Sequence of the first protein:
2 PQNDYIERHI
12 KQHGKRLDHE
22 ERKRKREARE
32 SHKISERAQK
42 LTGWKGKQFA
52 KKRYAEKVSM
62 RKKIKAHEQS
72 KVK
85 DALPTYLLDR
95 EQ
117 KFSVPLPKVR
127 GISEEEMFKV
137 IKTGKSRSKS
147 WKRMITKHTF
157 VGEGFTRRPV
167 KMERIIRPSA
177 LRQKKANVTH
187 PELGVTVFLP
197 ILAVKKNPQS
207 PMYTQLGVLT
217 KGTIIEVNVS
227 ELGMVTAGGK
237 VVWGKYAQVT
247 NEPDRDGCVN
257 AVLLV

Contacts between the two chains:
Residue D465 in the second protein interacts with residue G229 in the first protein (closest heavy-atom distance 4.0 Å).
Residue T466 in the second protein contacts residue V231 in the first protein (closest heavy-atom distance 4.3 Å).
Residue L147 in the second protein contacts residue A86 in the first protein (closest heavy-atom distance 4.1 Å).
Residue A445 in the second protein is in contact with residue G229 in the first protein (closest heavy-atom distance 4.5 Å).
Residue D379 in the second protein interacts with residue R94 in the first protein (closest heavy-atom distance 3.0 Å).
Residue V444 in the second protein interacts with residue V237 in the first protein (closest heavy-atom distance 3.7 Å).
Residue A445 in the second protein is in contact with residue L228 in the first protein (closest heavy-atom distance 4.6 Å).
Residue E488 in the second protein contacts residue L91 in the first protein (closest heavy-atom distance 5.0 Å).
Residue V444 in the second protein interacts with residue V231 in the first protein (closest heavy-atom distance 4.7 Å).
Residue P483 in the second protein interacts with residue G235 in the first protein (closest heavy-atom distance 3.8 Å).
Residue Y490 in the second protein is in contact with residue P88 in the first protein (closest heavy-atom distance 3.5 Å).
Residue T467 in the second protein interacts with residue G235 in the first protein (closest heavy-atom distance 4.4 Å).
Residue Y490 in the second protein contacts residue A86 in the first protein (closest heavy-atom distance 4.7 Å).
Residue L404 in the second protein interacts with residue R94 in the first protein (closest heavy-atom distance 3.5 Å).
Residue W322 in the second protein interacts with residue D93 in the first protein (closest heavy-atom distance 4.0 Å).
Residue T467 in the second protein is in contact with residue V231 in the first protein (closest heavy-atom distance 3.9 Å).
Residue P483 in the second protein interacts with residue G234 in the first protein (closest heavy-atom distance 3.9 Å).
Residue N406 in the second protein is in contact with residue Y90 in the first protein (closest heavy-atom distance 3.5 Å).
Residue H297 in the second protein contacts residue D93 in the first protein (closest heavy-atom distance 3.4 Å).
Residue S2 in the second protein is in contact with residue K236 in the first protein (closest heavy-atom distance 4.4 Å).
Residue Q449 in the second protein is in contact with residue Y90 in the first protein (closest heavy-atom distance 3.0 Å).
Residue L147 in the second protein is in contact with residue P88 in the first protein (closest heavy-atom distance 4.0 Å).
Residue S280 in the second protein interacts with residue D93 in the first protein (closest heavy-atom distance 4.0 Å).
Residue D481 in the second protein is in contact with residue G235 in the first protein (closest heavy-atom distance 3.4 Å).
Residue M206 in the second protein is in contact with residue L92 in the first protein (closest heavy-atom distance 4.2 Å).
Residue W188 in the second protein is in contact with residue L92 in the first protein (closest heavy-atom distance 4.7 Å).
Residue L147 in the second protein interacts with residue L87 in the first protein (closest heavy-atom distance 3.7 Å).
Residue D465 in the second protein interacts with residue V231 in the first protein (closest heavy-atom distance 3.7 Å).
Residue L190 in the second protein contacts residue L92 in the first protein (closest heavy-atom distance 4.0 Å).
Residue V444 in the second protein is in contact with residue G229 in the first protein (closest heavy-atom distance 3.5 Å).
Residue T233 in the second protein interacts with residue T89 in the first protein (closest heavy-atom distance 3.2 Å).
Residue L190 in the second protein contacts residue T89 in the first protein (closest heavy-atom distance 4.0 Å).
Residue G164 in the second protein is in contact with residue A86 in the first protein (closest heavy-atom distance 3.7 Å).
Residue T3 in the second protein is in contact with residue W239 in the first protein (closest heavy-atom distance 3.5 Å).
Residue F422 in the second protein is in contact with residue R94 in the first protein (closest heavy-atom distance 4.9 Å).
Residue W322 in the second protein contacts residue R94 in the first protein (closest heavy-atom distance 4.2 Å).
Residue K506 in the second protein interacts with residue D85 in the first protein (closest heavy-atom distance 4.2 Å).
Residue I232 in the second protein contacts residue T89 in the first protein (closest heavy-atom distance 4.2 Å).
Residue L190 in the second protein contacts residue L87 in the first protein (closest heavy-atom distance 3.8 Å).
Residue N324 in the second protein interacts with residue R94 in the first protein (closest heavy-atom distance 3.3 Å).
Residue Y490 in the second protein contacts residue Y90 in the first protein (closest heavy-atom distance 2.7 Å).
Residue F422 in the second protein contacts residue L91 in the first protein (closest heavy-atom distance 4.3 Å).
Residue K256 in the second protein contacts residue D93 in the first protein (closest heavy-atom distance 3.5 Å).
Residue Y490 in the second protein interacts with residue L91 in the first protein (closest heavy-atom distance 3.4 Å).
Residue C191 in the second protein contacts residue T89 in the first protein (closest heavy-atom distance 5.0 Å).
Residue N406 in the second protein contacts residue R94 in the first protein (closest heavy-atom distance 4.5 Å).
Residue Y448 in the second protein interacts with residue L91 in the first protein (closest heavy-atom distance 3.7 Å).
Residue T145 in the second protein is in contact with residue A86 in the first protein (closest heavy-atom distance 3.3 Å).
Residue T491 in the second protein interacts with residue Y90 in the first protein (closest heavy-atom distance 4.2 Å).
Residue T145 in the second protein is in contact with residue D85 in the first protein (closest heavy-atom distance 3.7 Å).
Residue Y490 in the second protein contacts residue L87 in the first protein (closest heavy-atom distance 3.2 Å).
Residue Y448 in the second protein is in contact with residue Y90 in the first protein (closest heavy-atom distance 3.8 Å).
Residue W188 in the second protein interacts with residue L87 in the first protein (closest heavy-atom distance 4.0 Å).
Residue W188 in the second protein interacts with residue D85 in the first protein (closest heavy-atom distance 4.3 Å).
Residue T145 in the second protein interacts with residue L87 in the first protein (closest heavy-atom distance 5.0 Å).
Residue V444 in the second protein contacts residue S226 in the first protein (closest heavy-atom distance 4.0 Å).
Residue W231 in the second protein is in contact with residue L92 in the first protein (closest heavy-atom distance 3.4 Å).
Residue W188 in the second protein is in contact with residue A86 in the first protein (closest heavy-atom distance 3.5 Å).

Sequence of the second protein:
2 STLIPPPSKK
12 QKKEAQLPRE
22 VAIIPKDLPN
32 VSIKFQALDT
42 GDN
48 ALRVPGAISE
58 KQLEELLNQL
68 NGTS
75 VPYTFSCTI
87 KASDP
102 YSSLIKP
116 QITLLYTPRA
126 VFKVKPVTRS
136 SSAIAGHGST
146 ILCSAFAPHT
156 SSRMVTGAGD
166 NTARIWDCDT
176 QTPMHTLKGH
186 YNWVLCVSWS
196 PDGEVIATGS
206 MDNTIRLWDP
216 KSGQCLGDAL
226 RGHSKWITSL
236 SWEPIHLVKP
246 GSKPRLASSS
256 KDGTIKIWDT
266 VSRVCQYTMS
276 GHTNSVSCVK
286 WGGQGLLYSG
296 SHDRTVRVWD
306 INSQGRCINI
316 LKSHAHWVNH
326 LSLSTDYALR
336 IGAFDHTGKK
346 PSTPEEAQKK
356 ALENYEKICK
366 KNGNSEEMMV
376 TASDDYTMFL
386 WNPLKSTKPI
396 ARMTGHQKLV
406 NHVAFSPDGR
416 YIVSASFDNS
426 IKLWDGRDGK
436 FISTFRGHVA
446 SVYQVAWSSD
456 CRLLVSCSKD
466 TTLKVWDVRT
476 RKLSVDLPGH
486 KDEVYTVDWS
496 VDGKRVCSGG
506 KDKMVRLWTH

This data describes a binding interaction between two proteins.